Interface contacts:
Residue M96 in the second protein is in contact with residue T4 in the first protein (closest heavy-atom distance 3.5 Å).
Residue V123 in the second protein is in contact with residue D17 in the first protein (closest heavy-atom distance 5.0 Å).
Residue F130 in the second protein is in contact with residue V8 in the first protein (closest heavy-atom distance 3.6 Å).
Residue L125 in the second protein is in contact with residue I19 in the first protein (closest heavy-atom distance 4.5 Å).
Residue Y86 in the second protein interacts with residue R22 in the first protein (closest heavy-atom distance 3.4 Å).
Residue T99 in the second protein contacts residue T4 in the first protein (closest heavy-atom distance 3.8 Å).
Residue N118 in the second protein interacts with residue A13 in the first protein (closest heavy-atom distance 3.7 Å).
Residue M96 in the second protein interacts with residue V8 in the first protein (closest heavy-atom distance 3.7 Å).
Residue A126 in the second protein contacts residue I15 in the first protein (closest heavy-atom distance 4.0 Å).
Residue L121 in the second protein contacts residue N20 in the first protein (closest heavy-atom distance 3.5 Å).
Residue M96 in the second protein interacts with residue Q11 in the first protein (closest heavy-atom distance 3.7 Å).
Residue I114 in the second protein contacts residue G9 in the first protein (closest heavy-atom distance 3.5 Å).
Residue Y86 in the second protein is in contact with residue D18 in the first protein (closest heavy-atom distance 2.5 Å).
Residue G120 in the second protein contacts residue N20 in the first protein (closest heavy-atom distance 3.8 Å).
Residue D106 in the second protein contacts residue M5 in the first protein (closest heavy-atom distance 3.9 Å).
Residue M93 in the second protein contacts residue V8 in the first protein (closest heavy-atom distance 3.6 Å).
Residue M93 in the second protein contacts residue L12 in the first protein (closest heavy-atom distance 3.5 Å).
Residue A126 in the second protein interacts with residue I19 in the first protein (closest heavy-atom distance 4.4 Å).
Residue Y86 in the second protein contacts residue I15 in the first protein (closest heavy-atom distance 3.8 Å).
Residue M90 in the second protein is in contact with residue I15 in the first protein (closest heavy-atom distance 4.4 Å).
Residue I114 in the second protein is in contact with residue R10 in the first protein (closest heavy-atom distance 4.5 Å).
Residue I114 in the second protein is in contact with residue A13 in the first protein (closest heavy-atom distance 4.6 Å).
Residue D85 in the second protein interacts with residue R22 in the first protein (closest heavy-atom distance 2.9 Å).
Residue E110 in the second protein contacts residue R10 in the first protein (closest heavy-atom distance 4.9 Å).
Residue V82 in the second protein contacts residue I19 in the first protein (closest heavy-atom distance 3.5 Å).
Residue A97 in the second protein is in contact with residue V8 in the first protein (closest heavy-atom distance 4.0 Å).
Residue I107 in the second protein contacts residue V8 in the first protein (closest heavy-atom distance 4.9 Å).
Residue F102 in the second protein interacts with residue M5 in the first protein (closest heavy-atom distance 4.5 Å).
Residue E110 in the second protein is in contact with residue M5 in the first protein (closest heavy-atom distance 3.1 Å).
Residue V123 in the second protein contacts residue L12 in the first protein (closest heavy-atom distance 3.6 Å).
Residue V123 in the second protein is in contact with residue N20 in the first protein (closest heavy-atom distance 4.9 Å).
Residue E110 in the second protein interacts with residue G6 in the first protein (closest heavy-atom distance 3.5 Å).
Residue D89 in the second protein contacts residue I15 in the first protein (closest heavy-atom distance 3.5 Å).
Residue T127 in the second protein contacts residue L12 in the first protein (closest heavy-atom distance 3.7 Å).
Residue M93 in the second protein contacts residue I15 in the first protein (closest heavy-atom distance 3.4 Å).
Residue G122 in the second protein contacts residue N20 in the first protein (closest heavy-atom distance 2.7 Å).
Residue I107 in the second protein is in contact with residue M5 in the first protein (closest heavy-atom distance 3.6 Å).
Residue K81 in the second protein is in contact with residue R22 in the first protein (closest heavy-atom distance 3.8 Å).
Residue A126 in the second protein is in contact with residue G16 in the first protein (closest heavy-atom distance 4.6 Å).
Residue G122 in the second protein contacts residue I19 in the first protein (closest heavy-atom distance 3.7 Å).
Residue E100 in the second protein is in contact with residue S3 in the first protein (closest heavy-atom distance 4.3 Å).
Residue M93 in the second protein interacts with residue Q11 in the first protein (closest heavy-atom distance 3.5 Å).
Residue V111 in the second protein interacts with residue L12 in the first protein (closest heavy-atom distance 4.5 Å).
Residue V123 in the second protein contacts residue A13 in the first protein (closest heavy-atom distance 3.9 Å).
Residue V123 in the second protein is in contact with residue G16 in the first protein (closest heavy-atom distance 3.2 Å).
Residue Y86 in the second protein interacts with residue I19 in the first protein (closest heavy-atom distance 3.6 Å).
Residue F130 in the second protein contacts residue L12 in the first protein (closest heavy-atom distance 3.9 Å).
Residue M96 in the second protein is in contact with residue Q7 in the first protein (closest heavy-atom distance 4.0 Å).
Residue A126 in the second protein interacts with residue L12 in the first protein (closest heavy-atom distance 3.8 Å).
Residue G122 in the second protein is in contact with residue G16 in the first protein (closest heavy-atom distance 3.4 Å).
Residue A97 in the second protein is in contact with residue T4 in the first protein (closest heavy-atom distance 5.0 Å).
Residue N118 in the second protein interacts with residue D17 in the first protein (closest heavy-atom distance 4.0 Å).
Residue E110 in the second protein interacts with residue G9 in the first protein (closest heavy-atom distance 3.6 Å).
Residue E100 in the second protein contacts residue T4 in the first protein (closest heavy-atom distance 3.0 Å).
Residue E100 in the second protein interacts with residue S2 in the first protein (closest heavy-atom distance 3.0 Å).

This data describes a binding interaction between two proteins.

Sequence of the second protein:
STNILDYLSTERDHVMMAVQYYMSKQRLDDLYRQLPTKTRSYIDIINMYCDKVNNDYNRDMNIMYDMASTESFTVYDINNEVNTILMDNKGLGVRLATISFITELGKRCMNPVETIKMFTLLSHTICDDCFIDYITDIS

Sequence of the first protein:
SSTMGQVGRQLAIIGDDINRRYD